Residue-level contacts at the interface:
Residue A120 in the first protein interacts with residue G45 in the second protein (closest heavy-atom distance 3.8 Å).
Residue G119 in the first protein interacts with residue R42 in the second protein (closest heavy-atom distance 4.9 Å).
Residue A120 in the first protein interacts with residue R46 in the second protein (closest heavy-atom distance 4.2 Å).

Sequence of the first protein:
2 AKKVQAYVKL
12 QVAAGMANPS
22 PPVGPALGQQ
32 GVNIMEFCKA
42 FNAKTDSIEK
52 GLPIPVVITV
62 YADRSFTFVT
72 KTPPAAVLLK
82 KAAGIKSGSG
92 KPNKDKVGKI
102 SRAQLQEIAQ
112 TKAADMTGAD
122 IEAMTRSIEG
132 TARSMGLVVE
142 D

Sequence of the second protein:
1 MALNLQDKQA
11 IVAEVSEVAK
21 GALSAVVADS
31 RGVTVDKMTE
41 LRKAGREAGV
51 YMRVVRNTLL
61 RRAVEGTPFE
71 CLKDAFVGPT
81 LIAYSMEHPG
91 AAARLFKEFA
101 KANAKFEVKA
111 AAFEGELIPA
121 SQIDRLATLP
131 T

This data describes a binding interaction between two proteins.